Sequence of chain B:
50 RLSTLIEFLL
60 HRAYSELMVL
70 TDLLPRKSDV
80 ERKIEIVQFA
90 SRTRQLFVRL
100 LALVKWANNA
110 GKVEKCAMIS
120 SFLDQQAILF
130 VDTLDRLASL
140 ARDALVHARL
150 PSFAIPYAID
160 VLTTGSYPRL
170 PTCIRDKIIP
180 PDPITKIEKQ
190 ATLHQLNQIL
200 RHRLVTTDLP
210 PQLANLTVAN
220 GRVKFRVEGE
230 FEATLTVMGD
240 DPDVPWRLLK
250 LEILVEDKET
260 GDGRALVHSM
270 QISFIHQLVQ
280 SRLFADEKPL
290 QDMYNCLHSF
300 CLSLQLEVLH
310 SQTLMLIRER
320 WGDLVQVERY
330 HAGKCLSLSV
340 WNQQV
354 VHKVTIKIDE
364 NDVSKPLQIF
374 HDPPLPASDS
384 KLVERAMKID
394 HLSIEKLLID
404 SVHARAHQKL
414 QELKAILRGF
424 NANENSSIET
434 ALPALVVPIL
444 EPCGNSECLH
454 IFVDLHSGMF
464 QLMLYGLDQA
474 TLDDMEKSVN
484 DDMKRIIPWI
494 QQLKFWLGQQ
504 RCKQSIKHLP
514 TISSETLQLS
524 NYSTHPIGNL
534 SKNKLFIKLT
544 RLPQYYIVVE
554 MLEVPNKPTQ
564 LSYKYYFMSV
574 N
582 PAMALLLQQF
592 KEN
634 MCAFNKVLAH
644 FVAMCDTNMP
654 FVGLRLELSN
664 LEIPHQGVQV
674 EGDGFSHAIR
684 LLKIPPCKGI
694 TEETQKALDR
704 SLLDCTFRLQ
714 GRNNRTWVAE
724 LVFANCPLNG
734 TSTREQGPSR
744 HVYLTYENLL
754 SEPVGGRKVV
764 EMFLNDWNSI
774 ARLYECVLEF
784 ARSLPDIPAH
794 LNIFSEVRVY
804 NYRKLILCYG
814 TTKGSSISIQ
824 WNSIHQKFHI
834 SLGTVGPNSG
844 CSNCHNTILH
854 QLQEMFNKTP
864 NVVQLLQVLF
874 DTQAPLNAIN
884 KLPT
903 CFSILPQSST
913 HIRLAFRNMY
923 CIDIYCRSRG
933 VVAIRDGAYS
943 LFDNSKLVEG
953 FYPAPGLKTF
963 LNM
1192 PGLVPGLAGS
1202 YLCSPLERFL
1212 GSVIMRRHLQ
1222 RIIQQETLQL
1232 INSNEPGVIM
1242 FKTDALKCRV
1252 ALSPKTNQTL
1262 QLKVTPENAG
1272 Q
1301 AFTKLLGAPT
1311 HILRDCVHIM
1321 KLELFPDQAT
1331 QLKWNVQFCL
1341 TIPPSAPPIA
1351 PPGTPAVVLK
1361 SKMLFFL

These two protein chains interact to form a complex.

Sequence of chain A:
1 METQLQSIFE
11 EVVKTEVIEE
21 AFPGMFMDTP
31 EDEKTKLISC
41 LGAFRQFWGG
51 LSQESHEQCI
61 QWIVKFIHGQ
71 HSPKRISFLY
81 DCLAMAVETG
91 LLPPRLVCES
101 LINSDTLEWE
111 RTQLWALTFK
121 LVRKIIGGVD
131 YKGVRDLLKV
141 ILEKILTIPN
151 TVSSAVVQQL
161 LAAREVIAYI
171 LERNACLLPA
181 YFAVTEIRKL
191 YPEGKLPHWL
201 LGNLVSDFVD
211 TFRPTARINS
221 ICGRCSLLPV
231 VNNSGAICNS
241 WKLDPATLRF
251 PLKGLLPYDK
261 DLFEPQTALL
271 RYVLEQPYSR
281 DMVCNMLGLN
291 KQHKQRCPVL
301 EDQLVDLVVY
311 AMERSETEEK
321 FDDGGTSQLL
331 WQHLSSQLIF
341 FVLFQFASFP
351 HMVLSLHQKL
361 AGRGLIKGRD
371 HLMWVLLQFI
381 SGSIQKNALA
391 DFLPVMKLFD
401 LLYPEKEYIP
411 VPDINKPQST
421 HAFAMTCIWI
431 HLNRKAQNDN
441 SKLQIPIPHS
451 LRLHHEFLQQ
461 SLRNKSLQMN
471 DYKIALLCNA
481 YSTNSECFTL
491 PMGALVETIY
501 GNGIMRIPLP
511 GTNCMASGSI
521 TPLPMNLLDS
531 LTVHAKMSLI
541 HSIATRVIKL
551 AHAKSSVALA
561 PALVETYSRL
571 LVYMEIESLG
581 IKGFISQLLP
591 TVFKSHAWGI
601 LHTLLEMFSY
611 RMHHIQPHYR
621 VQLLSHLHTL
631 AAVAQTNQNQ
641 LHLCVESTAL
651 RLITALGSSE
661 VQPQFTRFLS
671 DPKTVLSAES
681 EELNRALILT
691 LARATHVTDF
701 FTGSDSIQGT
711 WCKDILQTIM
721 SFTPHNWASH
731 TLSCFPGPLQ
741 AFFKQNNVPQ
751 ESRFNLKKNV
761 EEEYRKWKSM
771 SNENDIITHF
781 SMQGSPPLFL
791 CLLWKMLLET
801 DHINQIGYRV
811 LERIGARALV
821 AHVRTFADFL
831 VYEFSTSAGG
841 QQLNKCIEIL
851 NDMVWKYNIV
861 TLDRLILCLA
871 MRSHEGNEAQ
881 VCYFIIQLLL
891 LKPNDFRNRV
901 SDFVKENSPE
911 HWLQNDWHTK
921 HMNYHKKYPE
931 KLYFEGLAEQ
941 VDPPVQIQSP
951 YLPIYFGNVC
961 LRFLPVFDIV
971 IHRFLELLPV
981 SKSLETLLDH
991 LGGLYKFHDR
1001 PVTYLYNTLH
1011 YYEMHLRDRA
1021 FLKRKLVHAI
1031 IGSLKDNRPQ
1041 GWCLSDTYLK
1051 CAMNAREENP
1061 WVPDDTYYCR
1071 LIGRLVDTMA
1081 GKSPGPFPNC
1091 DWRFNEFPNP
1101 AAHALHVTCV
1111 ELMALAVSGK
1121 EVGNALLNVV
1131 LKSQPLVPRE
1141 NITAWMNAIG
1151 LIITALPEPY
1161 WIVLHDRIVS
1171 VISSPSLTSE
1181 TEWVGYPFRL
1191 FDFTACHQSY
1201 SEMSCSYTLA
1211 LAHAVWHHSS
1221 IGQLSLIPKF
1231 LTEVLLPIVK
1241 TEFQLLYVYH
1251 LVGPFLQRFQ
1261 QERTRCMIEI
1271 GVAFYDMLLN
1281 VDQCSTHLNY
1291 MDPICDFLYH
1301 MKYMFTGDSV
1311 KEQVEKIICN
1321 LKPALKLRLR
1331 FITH

Residue-level contacts at the interface:
Residue T35 in chain A interacts with residue P529 in chain B (closest heavy-atom distance 3.5 Å).
Residue I18 in chain A is in contact with residue F570 in chain B (closest heavy-atom distance 4.0 Å).
Residue E11 in chain A interacts with residue L586 in chain B (closest heavy-atom distance 3.5 Å).
Residue K36 in chain A contacts residue L588 in chain B (closest heavy-atom distance 4.4 Å).
Residue E31 in chain A interacts with residue Q590 in chain B (closest heavy-atom distance 4.0 Å).
Residue V12 in chain A is in contact with residue L586 in chain B (closest heavy-atom distance 4.3 Å).
Residue C40 in chain A contacts residue L586 in chain B (closest heavy-atom distance 4.6 Å).
Residue T15 in chain A contacts residue L586 in chain B (closest heavy-atom distance 3.5 Å).
Residue K36 in chain A is in contact with residue Q589 in chain B (closest heavy-atom distance 4.7 Å).
Residue F22 in chain A interacts with residue N651 in chain B (closest heavy-atom distance 4.0 Å).
Residue S39 in chain A is in contact with residue L586 in chain B (closest heavy-atom distance 3.1 Å).
Residue V17 in chain A contacts residue L659 in chain B (closest heavy-atom distance 2.4 Å).
Residue G24 in chain A contacts residue F591 in chain B (closest heavy-atom distance 4.0 Å).
Residue I8 in chain A is in contact with residue L586 in chain B (closest heavy-atom distance 4.3 Å).
Residue F22 in chain A is in contact with residue F591 in chain B (closest heavy-atom distance 3.5 Å).
Residue D28 in chain A contacts residue Q590 in chain B (closest heavy-atom distance 3.0 Å).
Residue E11 in chain A contacts residue N574 in chain B (closest heavy-atom distance 4.2 Å).
Residue K36 in chain A is in contact with residue L587 in chain B (closest heavy-atom distance 3.8 Å).
Residue G24 in chain A contacts residue Q590 in chain B (closest heavy-atom distance 4.4 Å).
Residue I38 in chain A contacts residue P529 in chain B (closest heavy-atom distance 4.5 Å).
Residue M25 in chain A interacts with residue F591 in chain B (closest heavy-atom distance 4.6 Å).
Residue F22 in chain A interacts with residue Q589 in chain B (closest heavy-atom distance 3.4 Å).
Residue R45 in chain A contacts residue T527 in chain B (closest heavy-atom distance 3.9 Å).
Residue S39 in chain A is in contact with residue H528 in chain B (closest heavy-atom distance 3.1 Å).
Residue R45 in chain A interacts with residue S526 in chain B (closest heavy-atom distance 3.1 Å).
Residue L41 in chain A interacts with residue T527 in chain B (closest heavy-atom distance 4.2 Å).
Residue T15 in chain A contacts residue L587 in chain B (closest heavy-atom distance 2.8 Å).
Residue G42 in chain A is in contact with residue T527 in chain B (closest heavy-atom distance 3.0 Å).
Residue G42 in chain A is in contact with residue N524 in chain B (closest heavy-atom distance 4.7 Å).
Residue F22 in chain A is in contact with residue M647 in chain B (closest heavy-atom distance 4.8 Å).
Residue V17 in chain A interacts with residue R658 in chain B (closest heavy-atom distance 2.9 Å).
Residue M25 in chain A interacts with residue Q589 in chain B (closest heavy-atom distance 2.9 Å).
Residue S39 in chain A is in contact with residue P529 in chain B (closest heavy-atom distance 3.8 Å).
Residue A21 in chain A is in contact with residue R658 in chain B (closest heavy-atom distance 3.1 Å).
Residue F22 in chain A is in contact with residue M652 in chain B (closest heavy-atom distance 3.5 Å).
Residue R45 in chain A is in contact with residue N524 in chain B (closest heavy-atom distance 3.0 Å).
Residue A43 in chain A contacts residue M584 in chain B (closest heavy-atom distance 4.8 Å).
Residue A21 in chain A interacts with residue V655 in chain B (closest heavy-atom distance 3.8 Å).
Residue I38 in chain A is in contact with residue H528 in chain B (closest heavy-atom distance 3.7 Å).
Residue K14 in chain A interacts with residue V655 in chain B (closest heavy-atom distance 4.5 Å).
Residue T35 in chain A contacts residue L588 in chain B (closest heavy-atom distance 3.3 Å).
Residue I18 in chain A is in contact with residue M652 in chain B (closest heavy-atom distance 4.2 Å).
Residue F47 in chain A interacts with residue M584 in chain B (closest heavy-atom distance 4.4 Å).
Residue Q46 in chain A is in contact with residue M584 in chain B (closest heavy-atom distance 3.5 Å).
Residue S39 in chain A contacts residue L588 in chain B (closest heavy-atom distance 3.9 Å).
Residue D28 in chain A is in contact with residue Q589 in chain B (closest heavy-atom distance 3.5 Å).
Residue P23 in chain A is in contact with residue E593 in chain B (closest heavy-atom distance 3.7 Å).
Residue G24 in chain A contacts residue Q589 in chain B (closest heavy-atom distance 4.5 Å).
Residue I38 in chain A is in contact with residue T527 in chain B (closest heavy-atom distance 3.7 Å).
Residue I18 in chain A contacts residue V655 in chain B (closest heavy-atom distance 4.6 Å).
Residue V17 in chain A contacts residue V655 in chain B (closest heavy-atom distance 4.3 Å).
Residue Q46 in chain A is in contact with residue N524 in chain B (closest heavy-atom distance 3.2 Å).
Residue E20 in chain A interacts with residue R658 in chain B (closest heavy-atom distance 2.8 Å).
Residue K14 in chain A is in contact with residue L659 in chain B (closest heavy-atom distance 2.7 Å).
Residue S39 in chain A interacts with residue L587 in chain B (closest heavy-atom distance 3.9 Å).
Residue I18 in chain A interacts with residue Q589 in chain B (closest heavy-atom distance 3.1 Å).
Residue M27 in chain A is in contact with residue E593 in chain B (closest heavy-atom distance 3.1 Å).
Residue G24 in chain A is in contact with residue E593 in chain B (closest heavy-atom distance 3.1 Å).
Residue E31 in chain A is in contact with residue K592 in chain B (closest heavy-atom distance 4.2 Å).
Residue I18 in chain A interacts with residue L587 in chain B (closest heavy-atom distance 4.6 Å).